The following describes two proteins that form a bound complex.

Sequence of chain B:
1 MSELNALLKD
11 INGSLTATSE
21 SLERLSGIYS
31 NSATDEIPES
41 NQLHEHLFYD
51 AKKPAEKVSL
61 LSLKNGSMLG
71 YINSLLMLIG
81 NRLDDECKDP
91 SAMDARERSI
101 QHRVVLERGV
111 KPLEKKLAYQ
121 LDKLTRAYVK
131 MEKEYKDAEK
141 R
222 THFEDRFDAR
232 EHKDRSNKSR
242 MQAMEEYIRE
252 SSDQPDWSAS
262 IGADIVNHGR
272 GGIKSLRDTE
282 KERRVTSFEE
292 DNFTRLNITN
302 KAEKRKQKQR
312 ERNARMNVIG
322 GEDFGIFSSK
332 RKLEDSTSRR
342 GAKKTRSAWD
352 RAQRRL

Sequence of chain A:
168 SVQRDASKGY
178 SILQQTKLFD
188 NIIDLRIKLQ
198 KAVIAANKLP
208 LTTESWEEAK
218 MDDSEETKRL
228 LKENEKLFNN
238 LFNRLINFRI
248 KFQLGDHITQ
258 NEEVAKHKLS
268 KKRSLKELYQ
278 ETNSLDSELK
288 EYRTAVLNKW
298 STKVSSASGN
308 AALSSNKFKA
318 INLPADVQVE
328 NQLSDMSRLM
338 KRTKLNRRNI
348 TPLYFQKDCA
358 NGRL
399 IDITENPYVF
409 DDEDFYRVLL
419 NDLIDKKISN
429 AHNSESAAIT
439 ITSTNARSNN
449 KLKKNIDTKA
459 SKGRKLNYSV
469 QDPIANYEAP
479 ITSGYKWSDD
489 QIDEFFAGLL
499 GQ

Residue-level contacts at the interface:
Residue A203 in chain A is in contact with residue R82 in chain B (closest heavy-atom distance 3.3 Å).
Residue I189 in chain A interacts with residue I72 in chain B (closest heavy-atom distance 3.3 Å).
Residue F249 in chain A contacts residue Y29 in chain B (closest heavy-atom distance 3.3 Å).
Residue N231 in chain A interacts with residue I11 in chain B (closest heavy-atom distance 3.4 Å).
Residue L336 in chain A interacts with residue R103 in chain B (closest heavy-atom distance 3.4 Å).
Residue R241 in chain A is in contact with residue S19 in chain B (closest heavy-atom distance 2.5 Å).
Residue K195 in chain A interacts with residue S14 in chain B (closest heavy-atom distance 2.4 Å).
Residue N231 in chain A is in contact with residue N12 in chain B (closest heavy-atom distance 3.1 Å).
Residue K424 in chain A interacts with residue E114 in chain B (closest heavy-atom distance 2.6 Å).
Residue L196 in chain A is in contact with residue S14 in chain B (closest heavy-atom distance 3.4 Å).
Residue D253 in chain A contacts residue K57 in chain B (closest heavy-atom distance 2.8 Å).
Residue L227 in chain A contacts residue N5 in chain B (closest heavy-atom distance 3.3 Å).
Residue D420 in chain A interacts with residue K111 in chain B (closest heavy-atom distance 3.0 Å).
Residue R246 in chain A contacts residue N73 in chain B (closest heavy-atom distance 3.2 Å).
Residue G252 in chain A contacts residue Y29 in chain B (closest heavy-atom distance 3.3 Å).
Residue N231 in chain A interacts with residue L8 in chain B (closest heavy-atom distance 3.4 Å).
Residue K195 in chain A is in contact with residue S21 in chain B (closest heavy-atom distance 2.5 Å).
Residue R241 in chain A contacts residue T18 in chain B (closest heavy-atom distance 3.2 Å).
Residue Y289 in chain A contacts residue S59 in chain B (closest heavy-atom distance 3.4 Å).
Residue Y276 in chain A contacts residue M77 in chain B (closest heavy-atom distance 3.1 Å).
Residue D220 in chain A contacts residue S2 in chain B (closest heavy-atom distance 3.0 Å).
Residue L206 in chain A interacts with residue R82 in chain B (closest heavy-atom distance 3.3 Å).
Residue L192 in chain A contacts residue T18 in chain B (closest heavy-atom distance 3.3 Å).
Residue G176 in chain A contacts residue L124 in chain B (closest heavy-atom distance 3.3 Å).
Residue K175 in chain A interacts with residue E56 in chain B (closest heavy-atom distance 3.4 Å).
Residue D253 in chain A is in contact with residue S62 in chain B (closest heavy-atom distance 2.7 Å).
Residue W213 in chain A contacts residue L83 in chain B (closest heavy-atom distance 3.2 Å).
Residue F413 in chain A interacts with residue E107 in chain B (closest heavy-atom distance 3.3 Å).
Residue Y406 in chain A contacts residue R82 in chain B (closest heavy-atom distance 2.5 Å).
Residue L330 in chain A is in contact with residue Q101 in chain B (closest heavy-atom distance 3.2 Å).
Residue T340 in chain A interacts with residue R96 in chain B (closest heavy-atom distance 2.6 Å).
Residue S178 in chain A interacts with residue E56 in chain B (closest heavy-atom distance 3.3 Å).
Residue Q182 in chain A is in contact with residue V58 in chain B (closest heavy-atom distance 2.9 Å).
Residue R290 in chain A interacts with residue Q101 in chain B (closest heavy-atom distance 3.0 Å).
Residue D172 in chain A is in contact with residue K123 in chain B (closest heavy-atom distance 3.0 Å).
Residue M337 in chain A is in contact with residue R96 in chain B (closest heavy-atom distance 2.4 Å).
Residue R241 in chain A is in contact with residue L22 in chain B (closest heavy-atom distance 3.3 Å).
Residue Q182 in chain A is in contact with residue N65 in chain B (closest heavy-atom distance 3.3 Å).
Residue F413 in chain A is in contact with residue Y71 in chain B (closest heavy-atom distance 3.3 Å).
Residue G252 in chain A is in contact with residue K57 in chain B (closest heavy-atom distance 3.2 Å).
Residue R241 in chain A interacts with residue E23 in chain B (closest heavy-atom distance 2.5 Å).
Residue L286 in chain A is in contact with residue G66 in chain B (closest heavy-atom distance 3.4 Å).
Residue A199 in chain A contacts residue S14 in chain B (closest heavy-atom distance 3.3 Å).
Residue V416 in chain A is in contact with residue E107 in chain B (closest heavy-atom distance 3.3 Å).
Residue F186 in chain A contacts residue N65 in chain B (closest heavy-atom distance 3.2 Å).
Residue R193 in chain A interacts with residue L75 in chain B (closest heavy-atom distance 3.3 Å).
Residue F239 in chain A interacts with residue N73 in chain B (closest heavy-atom distance 3.3 Å).
Residue T279 in chain A is in contact with residue N73 in chain B (closest heavy-atom distance 2.9 Å).
Residue K341 in chain A is in contact with residue R96 in chain B (closest heavy-atom distance 3.1 Å).
Residue W297 in chain A interacts with residue S59 in chain B (closest heavy-atom distance 2.5 Å).
Residue Q329 in chain A contacts residue R108 in chain B (closest heavy-atom distance 3.3 Å).
Residue W213 in chain A contacts residue R82 in chain B (closest heavy-atom distance 3.2 Å).
Residue D253 in chain A is in contact with residue Y29 in chain B (closest heavy-atom distance 3.1 Å).
Residue F235 in chain A is in contact with residue L76 in chain B (closest heavy-atom distance 3.2 Å).
Residue K195 in chain A is in contact with residue A17 in chain B (closest heavy-atom distance 3.3 Å).
Residue S178 in chain A interacts with residue A55 in chain B (closest heavy-atom distance 3.3 Å).
Residue D172 in chain A contacts residue L124 in chain B (closest heavy-atom distance 3.3 Å).
Residue Q182 in chain A contacts residue S62 in chain B (closest heavy-atom distance 3.0 Å).
Residue I243 in chain A contacts residue N73 in chain B (closest heavy-atom distance 3.3 Å).
Residue K248 in chain A interacts with residue Y29 in chain B (closest heavy-atom distance 3.2 Å).